These two protein chains interact to form a complex.

Contacts between the two chains:
Residue L282 in the second protein is in contact with residue L65 in the first protein (closest heavy-atom distance 3.7 Å).
Residue S275 in the second protein contacts residue L65 in the first protein (closest heavy-atom distance 3.2 Å).
Residue N279 in the second protein is in contact with residue G83 in the first protein (closest heavy-atom distance 3.9 Å).
Residue P450 in the second protein is in contact with residue F88 in the first protein (closest heavy-atom distance 3.8 Å).
Residue R273 in the second protein contacts residue L84 in the first protein (closest heavy-atom distance 3.6 Å).
Residue R273 in the second protein interacts with residue G83 in the first protein (closest heavy-atom distance 3.3 Å).
Residue F283 in the second protein interacts with residue Y64 in the first protein (closest heavy-atom distance 3.1 Å).
Residue I456 in the second protein contacts residue P80 in the first protein (closest heavy-atom distance 4.3 Å).
Residue Q457 in the second protein contacts residue P80 in the first protein (closest heavy-atom distance 3.4 Å).
Residue I277 in the second protein contacts residue D59 in the first protein (closest heavy-atom distance 4.4 Å).
Residue W298 in the second protein contacts residue G83 in the first protein (closest heavy-atom distance 3.9 Å).
Residue E508 in the second protein is in contact with residue Y50 in the first protein (closest heavy-atom distance 4.3 Å).
Residue V276 in the second protein is in contact with residue M66 in the first protein (closest heavy-atom distance 4.0 Å).
Residue L451 in the second protein contacts residue Q81 in the first protein (closest heavy-atom distance 3.9 Å).
Residue H278 in the second protein contacts residue T68 in the first protein (closest heavy-atom distance 3.7 Å).
Residue C272 in the second protein contacts residue M46 in the first protein (closest heavy-atom distance 4.5 Å).
Residue L282 in the second protein is in contact with residue Y64 in the first protein (closest heavy-atom distance 4.2 Å).
Residue R421 in the second protein is in contact with residue P82 in the first protein (closest heavy-atom distance 3.3 Å).
Residue L453 in the second protein is in contact with residue A96 in the first protein (closest heavy-atom distance 3.9 Å).
Residue I456 in the second protein contacts residue A96 in the first protein (closest heavy-atom distance 3.7 Å).
Residue G305 in the second protein interacts with residue E48 in the first protein (closest heavy-atom distance 3.4 Å).
Residue Q457 in the second protein interacts with residue R52 in the first protein (closest heavy-atom distance 3.3 Å).
Residue S275 in the second protein interacts with residue M66 in the first protein (closest heavy-atom distance 2.4 Å).
Residue L451 in the second protein is in contact with residue P82 in the first protein (closest heavy-atom distance 4.0 Å).
Residue H278 in the second protein contacts residue Y85 in the first protein (closest heavy-atom distance 3.4 Å).
Residue P450 in the second protein interacts with residue A96 in the first protein (closest heavy-atom distance 4.2 Å).
Residue F223 in the second protein is in contact with residue H62 in the first protein (closest heavy-atom distance 3.6 Å).
Residue H278 in the second protein contacts residue W56 in the first protein (closest heavy-atom distance 4.0 Å).
Residue L451 in the second protein contacts residue P80 in the first protein (closest heavy-atom distance 3.9 Å).
Residue L475 in the second protein contacts residue L95 in the first protein (closest heavy-atom distance 3.3 Å).
Residue L453 in the second protein contacts residue L95 in the first protein (closest heavy-atom distance 4.7 Å).
Residue W298 in the second protein is in contact with residue P82 in the first protein (closest heavy-atom distance 3.5 Å).
Residue Q457 in the second protein contacts residue S79 in the first protein (closest heavy-atom distance 3.5 Å).
Residue I277 in the second protein is in contact with residue L65 in the first protein (closest heavy-atom distance 3.7 Å).
Residue R273 in the second protein contacts residue P82 in the first protein (closest heavy-atom distance 4.5 Å).
Residue E508 in the second protein is in contact with residue N49 in the first protein (closest heavy-atom distance 3.7 Å).
Residue C272 in the second protein contacts residue L84 in the first protein (closest heavy-atom distance 4.2 Å).
Residue F283 in the second protein contacts residue L65 in the first protein (closest heavy-atom distance 4.7 Å).
Residue S275 in the second protein contacts residue Y64 in the first protein (closest heavy-atom distance 4.5 Å).
Residue I456 in the second protein contacts residue L95 in the first protein (closest heavy-atom distance 3.7 Å).
Residue S455 in the second protein is in contact with residue L95 in the first protein (closest heavy-atom distance 3.3 Å).
Residue R273 in the second protein contacts residue Q81 in the first protein (closest heavy-atom distance 4.5 Å).
Residue N274 in the second protein contacts residue L65 in the first protein (closest heavy-atom distance 4.1 Å).
Residue R458 in the second protein is in contact with residue R52 in the first protein (closest heavy-atom distance 3.4 Å).
Residue I456 in the second protein interacts with residue S79 in the first protein (closest heavy-atom distance 3.6 Å).
Residue I277 in the second protein contacts residue R61 in the first protein (closest heavy-atom distance 4.4 Å).
Residue I277 in the second protein is in contact with residue M66 in the first protein (closest heavy-atom distance 3.3 Å).
Residue L475 in the second protein is in contact with residue L94 in the first protein (closest heavy-atom distance 4.1 Å).
Residue I456 in the second protein is in contact with residue H92 in the first protein (closest heavy-atom distance 3.5 Å).
Residue R471 in the second protein interacts with residue R116 in the first protein (closest heavy-atom distance 4.3 Å).
Residue Q457 in the second protein is in contact with residue Q81 in the first protein (closest heavy-atom distance 3.6 Å).
Residue I277 in the second protein contacts residue R67 in the first protein (closest heavy-atom distance 4.2 Å).
Residue L282 in the second protein interacts with residue H62 in the first protein (closest heavy-atom distance 4.3 Å).
Residue E284 in the second protein is in contact with residue Y64 in the first protein (closest heavy-atom distance 3.5 Å).
Residue V276 in the second protein interacts with residue W56 in the first protein (closest heavy-atom distance 3.8 Å).
Residue E508 in the second protein interacts with residue S51 in the first protein (closest heavy-atom distance 3.9 Å).
Residue V276 in the second protein contacts residue L84 in the first protein (closest heavy-atom distance 3.7 Å).
Residue R273 in the second protein is in contact with residue M46 in the first protein (closest heavy-atom distance 3.4 Å).
Residue F223 in the second protein contacts residue Y64 in the first protein (closest heavy-atom distance 4.8 Å).
Residue C272 in the second protein contacts residue V44 in the first protein (closest heavy-atom distance 3.6 Å).

Sequence of the second protein:
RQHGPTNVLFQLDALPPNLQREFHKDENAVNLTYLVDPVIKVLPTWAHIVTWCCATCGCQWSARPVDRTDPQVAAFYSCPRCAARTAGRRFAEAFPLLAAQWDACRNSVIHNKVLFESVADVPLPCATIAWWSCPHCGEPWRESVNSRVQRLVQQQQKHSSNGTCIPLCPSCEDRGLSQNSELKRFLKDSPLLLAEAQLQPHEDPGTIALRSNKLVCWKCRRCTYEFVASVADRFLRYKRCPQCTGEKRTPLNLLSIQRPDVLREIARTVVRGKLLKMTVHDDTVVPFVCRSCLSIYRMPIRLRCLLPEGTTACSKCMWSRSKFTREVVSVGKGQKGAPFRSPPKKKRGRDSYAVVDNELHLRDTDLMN

Sequence of the first protein:
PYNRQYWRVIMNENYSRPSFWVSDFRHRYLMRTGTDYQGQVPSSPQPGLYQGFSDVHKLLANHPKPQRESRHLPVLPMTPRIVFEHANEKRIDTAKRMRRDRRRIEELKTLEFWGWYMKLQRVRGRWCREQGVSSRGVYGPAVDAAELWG